Interface contacts:
Residue R263 in protein 1 contacts residue Q254 in protein 2 (closest heavy-atom distance 3.4 Å).
Residue T28 in protein 1 interacts with residue T67 in protein 2 (closest heavy-atom distance 3.7 Å).
Residue E23 in protein 1 interacts with residue R52 in protein 2 (closest heavy-atom distance 3.7 Å).
Residue L270 in protein 1 is in contact with residue R261 in protein 2 (closest heavy-atom distance 3.6 Å).
Residue T195 in protein 1 interacts with residue Y196 in protein 2 (closest heavy-atom distance 3.6 Å).
Residue A179 in protein 1 is in contact with residue F197 in protein 2 (closest heavy-atom distance 3.6 Å).
Residue P220 in protein 1 is in contact with residue F210 in protein 2 (closest heavy-atom distance 3.6 Å).
Residue Q26 in protein 1 is in contact with residue V61 in protein 2 (closest heavy-atom distance 3.4 Å).
Residue E46 in protein 1 interacts with residue A64 in protein 2 (closest heavy-atom distance 3.6 Å).
Residue R24 in protein 1 contacts residue V61 in protein 2 (closest heavy-atom distance 3.8 Å).
Residue R21 in protein 1 is in contact with residue R62 in protein 2 (closest heavy-atom distance 3.6 Å).
Residue C25 in protein 1 interacts with residue R62 in protein 2 (closest heavy-atom distance 3.7 Å).
Residue Y115 in protein 1 is in contact with residue I32 in protein 2 (closest heavy-atom distance 3.4 Å).
Residue R24 in protein 1 is in contact with residue R62 in protein 2 (closest heavy-atom distance 3.1 Å).
Residue W188 in protein 1 is in contact with residue E192 in protein 2 (closest heavy-atom distance 3.0 Å).
Residue R223 in protein 1 interacts with residue F210 in protein 2 (closest heavy-atom distance 3.6 Å).
Residue R223 in protein 1 is in contact with residue R214 in protein 2 (closest heavy-atom distance 3.4 Å).
Residue R21 in protein 1 interacts with residue R52 in protein 2 (closest heavy-atom distance 3.2 Å).
Residue W188 in protein 1 interacts with residue P193 in protein 2 (closest heavy-atom distance 3.7 Å).
Residue L18 in protein 1 contacts residue R62 in protein 2 (closest heavy-atom distance 3.8 Å).
Residue L178 in protein 1 contacts residue F197 in protein 2 (closest heavy-atom distance 3.7 Å).
Residue V268 in protein 1 interacts with residue D258 in protein 2 (closest heavy-atom distance 3.7 Å).
Residue G167 in protein 1 contacts residue Y207 in protein 2 (closest heavy-atom distance 3.8 Å).
Residue P271 in protein 1 interacts with residue R261 in protein 2 (closest heavy-atom distance 3.8 Å).
Residue L11 in protein 1 interacts with residue L71 in protein 2 (closest heavy-atom distance 3.9 Å).
Residue D264 in protein 1 interacts with residue R261 in protein 2 (closest heavy-atom distance 2.9 Å).
Residue E157 in protein 1 interacts with residue R214 in protein 2 (closest heavy-atom distance 3.8 Å).
Residue L110 in protein 1 is in contact with residue L104 in protein 2 (closest heavy-atom distance 3.9 Å).
Residue L164 in protein 1 interacts with residue Y207 in protein 2 (closest heavy-atom distance 3.1 Å).
Residue L168 in protein 1 interacts with residue Y207 in protein 2 (closest heavy-atom distance 3.5 Å).
Residue W188 in protein 1 interacts with residue Y196 in protein 2 (closest heavy-atom distance 3.9 Å).
Residue A172 in protein 1 interacts with residue M204 in protein 2 (closest heavy-atom distance 3.9 Å).
Residue V107 in protein 1 is in contact with residue L104 in protein 2 (closest heavy-atom distance 3.7 Å).
Residue E23 in protein 1 interacts with residue Y56 in protein 2 (closest heavy-atom distance 3.0 Å).
Residue E46 in protein 1 contacts residue R62 in protein 2 (closest heavy-atom distance 3.4 Å).
Residue Q26 in protein 1 is in contact with residue R62 in protein 2 (closest heavy-atom distance 3.1 Å).
Residue M171 in protein 1 interacts with residue A203 in protein 2 (closest heavy-atom distance 3.9 Å).
Residue P271 in protein 1 interacts with residue Q267 in protein 2 (closest heavy-atom distance 3.9 Å).
Residue R263 in protein 1 interacts with residue D258 in protein 2 (closest heavy-atom distance 3.2 Å).
Residue Q26 in protein 1 is in contact with residue A64 in protein 2 (closest heavy-atom distance 3.4 Å).
Residue M171 in protein 1 contacts residue M204 in protein 2 (closest heavy-atom distance 3.7 Å).
Residue F175 in protein 1 interacts with residue Y200 in protein 2 (closest heavy-atom distance 3.4 Å).
Residue V218 in protein 1 interacts with residue E216 in protein 2 (closest heavy-atom distance 3.9 Å).
Residue Y219 in protein 1 interacts with residue Y207 in protein 2 (closest heavy-atom distance 3.5 Å).
Residue Q174 in protein 1 is in contact with residue Y200 in protein 2 (closest heavy-atom distance 3.4 Å).
Residue E46 in protein 1 is in contact with residue A65 in protein 2 (closest heavy-atom distance 2.9 Å).
Residue W183 in protein 1 contacts residue F197 in protein 2 (closest heavy-atom distance 3.5 Å).
Residue L164 in protein 1 is in contact with residue V211 in protein 2 (closest heavy-atom distance 3.6 Å).
Residue M171 in protein 1 interacts with residue Y200 in protein 2 (closest heavy-atom distance 3.4 Å).
Residue Q42 in protein 1 interacts with residue S66 in protein 2 (closest heavy-atom distance 2.5 Å).
Residue Y219 in protein 1 interacts with residue F210 in protein 2 (closest heavy-atom distance 3.6 Å).
Residue E23 in protein 1 contacts residue R62 in protein 2 (closest heavy-atom distance 2.5 Å).
Residue F27 in protein 1 contacts residue A64 in protein 2 (closest heavy-atom distance 3.6 Å).
Residue N9 in protein 1 is in contact with residue L71 in protein 2 (closest heavy-atom distance 3.8 Å).
Residue R273 in protein 1 is in contact with residue R261 in protein 2 (closest heavy-atom distance 3.4 Å).
Residue W183 in protein 1 is in contact with residue P193 in protein 2 (closest heavy-atom distance 3.9 Å).
Residue F175 in protein 1 contacts residue F197 in protein 2 (closest heavy-atom distance 3.5 Å).
Residue E192 in protein 1 contacts residue E192 in protein 2 (closest heavy-atom distance 2.6 Å).
Residue W183 in protein 1 contacts residue V194 in protein 2 (closest heavy-atom distance 3.7 Å).
Residue L270 in protein 1 interacts with residue D258 in protein 2 (closest heavy-atom distance 3.6 Å).

These two protein chains interact to form a complex.

Sequence of protein 1:
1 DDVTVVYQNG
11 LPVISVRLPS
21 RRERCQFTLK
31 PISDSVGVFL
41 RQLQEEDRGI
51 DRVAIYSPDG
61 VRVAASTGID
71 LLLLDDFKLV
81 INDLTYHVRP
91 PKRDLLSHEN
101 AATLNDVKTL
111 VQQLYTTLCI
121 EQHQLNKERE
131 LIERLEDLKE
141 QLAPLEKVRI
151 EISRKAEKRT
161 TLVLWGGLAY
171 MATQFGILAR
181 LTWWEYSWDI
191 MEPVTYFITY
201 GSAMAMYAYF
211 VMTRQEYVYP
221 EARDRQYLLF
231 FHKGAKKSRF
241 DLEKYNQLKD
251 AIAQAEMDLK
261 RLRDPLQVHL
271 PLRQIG

Sequence of protein 2:
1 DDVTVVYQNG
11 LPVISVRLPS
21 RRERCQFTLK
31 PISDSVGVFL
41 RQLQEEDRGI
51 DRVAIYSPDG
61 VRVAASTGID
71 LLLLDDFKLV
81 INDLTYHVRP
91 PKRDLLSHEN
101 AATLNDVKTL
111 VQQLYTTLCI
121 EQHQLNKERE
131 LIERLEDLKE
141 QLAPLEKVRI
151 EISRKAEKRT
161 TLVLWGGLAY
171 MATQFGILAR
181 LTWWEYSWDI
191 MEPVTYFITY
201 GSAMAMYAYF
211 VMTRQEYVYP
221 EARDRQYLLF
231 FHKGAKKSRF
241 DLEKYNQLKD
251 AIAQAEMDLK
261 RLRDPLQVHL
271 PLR